Sequence of protein 1:
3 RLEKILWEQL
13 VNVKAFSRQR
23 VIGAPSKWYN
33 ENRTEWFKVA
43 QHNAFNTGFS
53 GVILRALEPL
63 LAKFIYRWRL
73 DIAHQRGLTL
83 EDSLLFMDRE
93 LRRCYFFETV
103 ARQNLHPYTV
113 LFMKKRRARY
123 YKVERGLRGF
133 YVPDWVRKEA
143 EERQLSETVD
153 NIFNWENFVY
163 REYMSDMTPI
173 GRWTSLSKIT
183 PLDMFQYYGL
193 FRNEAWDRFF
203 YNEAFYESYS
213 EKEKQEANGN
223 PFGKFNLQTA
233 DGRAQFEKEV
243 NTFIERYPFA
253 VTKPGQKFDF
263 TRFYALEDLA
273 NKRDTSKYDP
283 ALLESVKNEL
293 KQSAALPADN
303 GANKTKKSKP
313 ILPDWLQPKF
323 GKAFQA

Contacts between the two chains:
Residue F46 in protein 2 contacts residue I24 in protein 1 (closest heavy-atom distance 4.9 Å).
Residue G47 in protein 2 interacts with residue I24 in protein 1 (closest heavy-atom distance 4.7 Å).

Sequence of protein 2:
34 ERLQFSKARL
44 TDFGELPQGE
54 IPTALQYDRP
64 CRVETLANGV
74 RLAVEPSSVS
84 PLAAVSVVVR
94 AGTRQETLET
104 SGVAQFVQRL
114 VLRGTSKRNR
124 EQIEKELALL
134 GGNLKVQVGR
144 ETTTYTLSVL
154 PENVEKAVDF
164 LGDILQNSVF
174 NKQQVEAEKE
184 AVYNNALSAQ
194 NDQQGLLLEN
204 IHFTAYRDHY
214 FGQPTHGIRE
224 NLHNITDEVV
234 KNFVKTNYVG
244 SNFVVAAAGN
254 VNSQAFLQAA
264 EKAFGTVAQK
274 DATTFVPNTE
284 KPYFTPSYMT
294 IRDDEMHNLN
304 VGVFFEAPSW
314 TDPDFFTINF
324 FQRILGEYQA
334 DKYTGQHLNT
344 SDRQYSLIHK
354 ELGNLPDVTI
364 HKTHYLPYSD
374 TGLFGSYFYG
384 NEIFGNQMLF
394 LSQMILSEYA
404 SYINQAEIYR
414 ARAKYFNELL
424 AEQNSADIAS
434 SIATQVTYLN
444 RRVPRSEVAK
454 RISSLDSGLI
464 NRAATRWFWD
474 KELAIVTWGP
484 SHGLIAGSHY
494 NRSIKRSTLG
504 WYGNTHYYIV

This data describes a binding interaction between two proteins.